Sequence of chain B:
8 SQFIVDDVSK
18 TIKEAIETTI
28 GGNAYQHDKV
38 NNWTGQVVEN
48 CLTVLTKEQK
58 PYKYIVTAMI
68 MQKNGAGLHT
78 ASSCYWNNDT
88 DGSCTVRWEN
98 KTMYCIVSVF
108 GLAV

Sequence of chain A:
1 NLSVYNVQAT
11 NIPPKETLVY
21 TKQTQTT

This data describes a binding interaction between two proteins.

Interface contacts:
Residue N84 in chain B contacts residue N1 in chain A (closest heavy-atom distance 2.8 Å).
Residue F107 in chain B contacts residue Q8 in chain A (closest heavy-atom distance 4.4 Å).
Residue S79 in chain B contacts residue V7 in chain A (closest heavy-atom distance 3.1 Å).
Residue G72 in chain B interacts with residue K15 in chain A (closest heavy-atom distance 2.9 Å).
Residue G72 in chain B interacts with residue E16 in chain A (closest heavy-atom distance 3.1 Å).
Residue Y82 in chain B is in contact with residue L2 in chain A (closest heavy-atom distance 3.8 Å).
Residue W83 in chain B is in contact with residue S3 in chain A (closest heavy-atom distance 2.9 Å).
Residue R94 in chain B interacts with residue T10 in chain A (closest heavy-atom distance 3.5 Å).
Residue C91 in chain B interacts with residue Q8 in chain A (closest heavy-atom distance 4.4 Å).
Residue A78 in chain B contacts residue V7 in chain A (closest heavy-atom distance 4.3 Å).
Residue N85 in chain B interacts with residue Y5 in chain A (closest heavy-atom distance 3.5 Å).
Residue H76 in chain B contacts residue P13 in chain A (closest heavy-atom distance 4.9 Å).
Residue G74 in chain B is in contact with residue I12 in chain A (closest heavy-atom distance 3.4 Å).
Residue Y82 in chain B contacts residue S3 in chain A (closest heavy-atom distance 3.5 Å).
Residue S80 in chain B is in contact with residue N6 in chain A (closest heavy-atom distance 4.0 Å).
Residue L75 in chain B is in contact with residue T10 in chain A (closest heavy-atom distance 4.6 Å).
Residue C81 in chain B interacts with residue N6 in chain A (closest heavy-atom distance 4.6 Å).
Residue H76 in chain B is in contact with residue T10 in chain A (closest heavy-atom distance 3.7 Å).
Residue T77 in chain B interacts with residue N11 in chain A (closest heavy-atom distance 4.5 Å).
Residue Y101 in chain B interacts with residue K15 in chain A (closest heavy-atom distance 4.2 Å).
Residue H76 in chain B interacts with residue N11 in chain A (closest heavy-atom distance 3.4 Å).
Residue A73 in chain B is in contact with residue I12 in chain A (closest heavy-atom distance 4.0 Å).
Residue N85 in chain B interacts with residue V4 in chain A (closest heavy-atom distance 3.9 Å).
Residue S90 in chain B is in contact with residue Q8 in chain A (closest heavy-atom distance 2.7 Å).
Residue I103 in chain B interacts with residue T10 in chain A (closest heavy-atom distance 4.3 Å).
Residue G74 in chain B is in contact with residue P14 in chain A (closest heavy-atom distance 3.3 Å).
Residue S80 in chain B interacts with residue Y5 in chain A (closest heavy-atom distance 3.7 Å).
Residue S79 in chain B contacts residue N6 in chain A (closest heavy-atom distance 3.5 Å).
Residue C81 in chain B contacts residue V4 in chain A (closest heavy-atom distance 3.4 Å).
Residue H76 in chain B interacts with residue P14 in chain A (closest heavy-atom distance 4.5 Å).
Residue S105 in chain B interacts with residue Q8 in chain A (closest heavy-atom distance 4.8 Å).
Residue S80 in chain B is in contact with residue V7 in chain A (closest heavy-atom distance 3.6 Å).
Residue N84 in chain B contacts residue L2 in chain A (closest heavy-atom distance 3.5 Å).
Residue Y101 in chain B is in contact with residue I12 in chain A (closest heavy-atom distance 3.6 Å).
Residue L75 in chain B interacts with residue N11 in chain A (closest heavy-atom distance 3.4 Å).
Residue C81 in chain B contacts residue Y5 in chain A (closest heavy-atom distance 3.1 Å).
Residue A73 in chain B interacts with residue P14 in chain A (closest heavy-atom distance 4.1 Å).
Residue A73 in chain B is in contact with residue E16 in chain A (closest heavy-atom distance 4.8 Å).
Residue L75 in chain B interacts with residue I12 in chain A (closest heavy-atom distance 2.9 Å).
Residue S79 in chain B is in contact with residue Q8 in chain A (closest heavy-atom distance 2.8 Å).
Residue C81 in chain B contacts residue S3 in chain A (closest heavy-atom distance 4.7 Å).
Residue T92 in chain B contacts residue Q8 in chain A (closest heavy-atom distance 2.8 Å).
Residue N85 in chain B is in contact with residue S3 in chain A (closest heavy-atom distance 4.1 Å).
Residue A78 in chain B contacts residue Q8 in chain A (closest heavy-atom distance 4.3 Å).
Residue T77 in chain B contacts residue A9 in chain A (closest heavy-atom distance 3.5 Å).
Residue L75 in chain B contacts residue P13 in chain A (closest heavy-atom distance 4.7 Å).
Residue W83 in chain B interacts with residue Y5 in chain A (closest heavy-atom distance 3.6 Å).
Residue S79 in chain B is in contact with residue A9 in chain A (closest heavy-atom distance 4.8 Å).
Residue A78 in chain B interacts with residue A9 in chain A (closest heavy-atom distance 4.5 Å).
Residue S80 in chain B is in contact with residue Q8 in chain A (closest heavy-atom distance 4.7 Å).
Residue T77 in chain B interacts with residue Q8 in chain A (closest heavy-atom distance 3.6 Å).
Residue A73 in chain B is in contact with residue K15 in chain A (closest heavy-atom distance 3.6 Å).
Residue W83 in chain B interacts with residue L2 in chain A (closest heavy-atom distance 3.8 Å).
Residue Y82 in chain B is in contact with residue V4 in chain A (closest heavy-atom distance 3.6 Å).
Residue W83 in chain B contacts residue V4 in chain A (closest heavy-atom distance 4.8 Å).
Residue G74 in chain B contacts residue P13 in chain A (closest heavy-atom distance 4.5 Å).
Residue G72 in chain B is in contact with residue P14 in chain A (closest heavy-atom distance 3.8 Å).
Residue S80 in chain B contacts residue V4 in chain A (closest heavy-atom distance 4.8 Å).
Residue H76 in chain B interacts with residue I12 in chain A (closest heavy-atom distance 4.9 Å).
Residue T77 in chain B contacts residue T10 in chain A (closest heavy-atom distance 2.6 Å).